Sequence of chain A:
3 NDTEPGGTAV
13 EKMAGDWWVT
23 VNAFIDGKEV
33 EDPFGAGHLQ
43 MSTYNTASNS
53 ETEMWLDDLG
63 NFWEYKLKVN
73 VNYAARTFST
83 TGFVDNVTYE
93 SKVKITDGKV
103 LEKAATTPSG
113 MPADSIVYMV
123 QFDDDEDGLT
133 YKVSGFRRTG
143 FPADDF

Sequence of chain B:
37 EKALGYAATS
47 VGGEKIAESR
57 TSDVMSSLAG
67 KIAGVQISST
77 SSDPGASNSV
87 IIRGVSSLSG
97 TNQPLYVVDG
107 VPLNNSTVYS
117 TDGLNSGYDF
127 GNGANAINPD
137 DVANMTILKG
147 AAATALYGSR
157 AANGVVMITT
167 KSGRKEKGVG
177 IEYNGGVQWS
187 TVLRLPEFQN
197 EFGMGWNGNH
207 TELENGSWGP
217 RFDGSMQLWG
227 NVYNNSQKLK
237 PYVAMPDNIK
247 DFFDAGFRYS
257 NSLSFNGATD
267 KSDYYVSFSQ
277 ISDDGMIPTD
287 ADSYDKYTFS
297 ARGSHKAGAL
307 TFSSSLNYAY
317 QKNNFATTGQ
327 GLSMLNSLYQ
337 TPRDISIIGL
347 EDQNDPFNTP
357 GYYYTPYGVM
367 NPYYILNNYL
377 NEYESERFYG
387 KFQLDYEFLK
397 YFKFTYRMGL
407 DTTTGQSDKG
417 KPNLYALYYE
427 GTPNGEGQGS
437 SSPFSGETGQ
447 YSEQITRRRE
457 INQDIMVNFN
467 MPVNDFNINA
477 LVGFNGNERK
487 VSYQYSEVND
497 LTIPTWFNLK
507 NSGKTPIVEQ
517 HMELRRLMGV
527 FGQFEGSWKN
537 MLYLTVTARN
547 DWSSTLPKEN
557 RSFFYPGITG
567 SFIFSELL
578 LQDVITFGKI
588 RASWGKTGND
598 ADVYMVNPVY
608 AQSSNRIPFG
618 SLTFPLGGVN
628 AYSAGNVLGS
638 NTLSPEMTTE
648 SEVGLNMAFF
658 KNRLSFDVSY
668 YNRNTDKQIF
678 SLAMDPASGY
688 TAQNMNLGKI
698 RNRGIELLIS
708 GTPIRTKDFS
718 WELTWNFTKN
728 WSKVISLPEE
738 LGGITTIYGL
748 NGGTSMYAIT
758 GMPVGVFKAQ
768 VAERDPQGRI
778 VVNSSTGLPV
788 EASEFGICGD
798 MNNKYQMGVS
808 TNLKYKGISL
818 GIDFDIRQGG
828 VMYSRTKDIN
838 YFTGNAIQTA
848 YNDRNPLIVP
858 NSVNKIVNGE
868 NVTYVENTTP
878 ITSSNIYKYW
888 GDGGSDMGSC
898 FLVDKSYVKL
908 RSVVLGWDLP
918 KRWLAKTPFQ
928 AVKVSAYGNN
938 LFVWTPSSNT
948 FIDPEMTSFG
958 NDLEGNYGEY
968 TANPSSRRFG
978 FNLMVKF

These two protein chains interact to form a complex.

Contacts between the two chains:
Residue H206 in chain B interacts with residue F143 in chain A (closest heavy-atom distance 3.5 Å).
Residue I855 in chain B is in contact with residue Y46 in chain A (closest heavy-atom distance 4.0 Å).
Residue D219 in chain B is in contact with residue F143 in chain A (closest heavy-atom distance 3.6 Å).
Residue I855 in chain B contacts residue N47 in chain A (closest heavy-atom distance 3.0 Å).
Residue H206 in chain B interacts with residue G142 in chain A (closest heavy-atom distance 3.1 Å).
Residue Y238 in chain B contacts residue F143 in chain A (closest heavy-atom distance 3.7 Å).
Residue G204 in chain B contacts residue T141 in chain A (closest heavy-atom distance 4.2 Å).
Residue N874 in chain B contacts residue A49 in chain A (closest heavy-atom distance 3.7 Å).
Residue P877 in chain B is in contact with residue Y46 in chain A (closest heavy-atom distance 3.4 Å).
Residue Y848 in chain B interacts with residue E13 in chain A (closest heavy-atom distance 3.6 Å).
Residue P853 in chain B contacts residue G17 in chain A (closest heavy-atom distance 3.5 Å).
Residue D219 in chain B is in contact with residue M113 in chain A (closest heavy-atom distance 3.2 Å).
Residue Y848 in chain B is in contact with residue T10 in chain A (closest heavy-atom distance 3.9 Å).
Residue S221 in chain B is in contact with residue M113 in chain A (closest heavy-atom distance 3.6 Å).
Residue I855 in chain B is in contact with residue T10 in chain A (closest heavy-atom distance 4.3 Å).
Residue Q223 in chain B interacts with residue F143 in chain A (closest heavy-atom distance 3.7 Å).
Residue N205 in chain B contacts residue G142 in chain A (closest heavy-atom distance 3.5 Å).
Residue E193 in chain B contacts residue D4 in chain A (closest heavy-atom distance 3.5 Å).
Residue N852 in chain B contacts residue A16 in chain A (closest heavy-atom distance 3.1 Å).
Residue E873 in chain B is in contact with residue K70 in chain A (closest heavy-atom distance 3.3 Å).
Residue I844 in chain B interacts with residue P7 in chain A (closest heavy-atom distance 3.4 Å).
Residue P857 in chain B contacts residue A49 in chain A (closest heavy-atom distance 3.7 Å).
Residue P853 in chain B is in contact with residue D18 in chain A (closest heavy-atom distance 3.3 Å).
Residue N852 in chain B interacts with residue G17 in chain A (closest heavy-atom distance 3.9 Å).
Residue Y848 in chain B is in contact with residue G8 in chain A (closest heavy-atom distance 2.4 Å).
Residue N849 in chain B contacts residue E13 in chain A (closest heavy-atom distance 3.2 Å).
Residue N852 in chain B interacts with residue E13 in chain A (closest heavy-atom distance 2.7 Å).
Residue A847 in chain B interacts with residue P7 in chain A (closest heavy-atom distance 3.7 Å).
Residue Y848 in chain B contacts residue P7 in chain A (closest heavy-atom distance 3.5 Å).
Residue E193 in chain B contacts residue T5 in chain A (closest heavy-atom distance 2.8 Å).
Residue I844 in chain B interacts with residue T5 in chain A (closest heavy-atom distance 3.6 Å).
Residue T947 in chain B is in contact with residue T5 in chain A (closest heavy-atom distance 3.5 Å).
Residue D850 in chain B interacts with residue E13 in chain A (closest heavy-atom distance 3.5 Å).
Residue L854 in chain B interacts with residue N47 in chain A (closest heavy-atom distance 3.2 Å).
Residue P853 in chain B is in contact with residue N47 in chain A (closest heavy-atom distance 4.1 Å).
Residue P853 in chain B contacts residue T45 in chain A (closest heavy-atom distance 3.8 Å).
Residue G204 in chain B interacts with residue G142 in chain A (closest heavy-atom distance 3.8 Å).
Residue N849 in chain B interacts with residue G8 in chain A (closest heavy-atom distance 4.3 Å).
Residue T875 in chain B is in contact with residue Y46 in chain A (closest heavy-atom distance 4.0 Å).
Residue N849 in chain B interacts with residue G9 in chain A (closest heavy-atom distance 3.8 Å).
Residue P853 in chain B interacts with residue A16 in chain A (closest heavy-atom distance 3.9 Å).
Residue I855 in chain B contacts residue W57 in chain A (closest heavy-atom distance 3.5 Å).
Residue N858 in chain B is in contact with residue A49 in chain A (closest heavy-atom distance 2.9 Å).
Residue N849 in chain B interacts with residue T10 in chain A (closest heavy-atom distance 2.9 Å).
Residue I855 in chain B is in contact with residue T48 in chain A (closest heavy-atom distance 4.2 Å).
Residue N852 in chain B interacts with residue R139 in chain A (closest heavy-atom distance 3.6 Å).
Residue S859 in chain B interacts with residue A49 in chain A (closest heavy-atom distance 3.9 Å).
Residue T875 in chain B is in contact with residue K68 in chain A (closest heavy-atom distance 3.6 Å).
Residue S880 in chain B interacts with residue D18 in chain A (closest heavy-atom distance 2.7 Å).
Residue T875 in chain B interacts with residue W57 in chain A (closest heavy-atom distance 3.5 Å).
Residue P216 in chain B contacts residue T141 in chain A (closest heavy-atom distance 3.2 Å).
Residue N205 in chain B is in contact with residue R140 in chain A (closest heavy-atom distance 2.6 Å).
Residue D850 in chain B contacts residue K14 in chain A (closest heavy-atom distance 3.0 Å).
Residue P857 in chain B interacts with residue N51 in chain A (closest heavy-atom distance 3.8 Å).
Residue E873 in chain B is in contact with residue A49 in chain A (closest heavy-atom distance 4.1 Å).
Residue P216 in chain B contacts residue F143 in chain A (closest heavy-atom distance 3.5 Å).
Residue Y848 in chain B interacts with residue G9 in chain A (closest heavy-atom distance 3.1 Å).
Residue P853 in chain B contacts residue Y46 in chain A (closest heavy-atom distance 3.2 Å).
Residue L854 in chain B is in contact with residue T10 in chain A (closest heavy-atom distance 4.3 Å).
Residue I855 in chain B contacts residue A49 in chain A (closest heavy-atom distance 4.1 Å).